The following describes two proteins that form a bound complex.

Sequence of protein 1:
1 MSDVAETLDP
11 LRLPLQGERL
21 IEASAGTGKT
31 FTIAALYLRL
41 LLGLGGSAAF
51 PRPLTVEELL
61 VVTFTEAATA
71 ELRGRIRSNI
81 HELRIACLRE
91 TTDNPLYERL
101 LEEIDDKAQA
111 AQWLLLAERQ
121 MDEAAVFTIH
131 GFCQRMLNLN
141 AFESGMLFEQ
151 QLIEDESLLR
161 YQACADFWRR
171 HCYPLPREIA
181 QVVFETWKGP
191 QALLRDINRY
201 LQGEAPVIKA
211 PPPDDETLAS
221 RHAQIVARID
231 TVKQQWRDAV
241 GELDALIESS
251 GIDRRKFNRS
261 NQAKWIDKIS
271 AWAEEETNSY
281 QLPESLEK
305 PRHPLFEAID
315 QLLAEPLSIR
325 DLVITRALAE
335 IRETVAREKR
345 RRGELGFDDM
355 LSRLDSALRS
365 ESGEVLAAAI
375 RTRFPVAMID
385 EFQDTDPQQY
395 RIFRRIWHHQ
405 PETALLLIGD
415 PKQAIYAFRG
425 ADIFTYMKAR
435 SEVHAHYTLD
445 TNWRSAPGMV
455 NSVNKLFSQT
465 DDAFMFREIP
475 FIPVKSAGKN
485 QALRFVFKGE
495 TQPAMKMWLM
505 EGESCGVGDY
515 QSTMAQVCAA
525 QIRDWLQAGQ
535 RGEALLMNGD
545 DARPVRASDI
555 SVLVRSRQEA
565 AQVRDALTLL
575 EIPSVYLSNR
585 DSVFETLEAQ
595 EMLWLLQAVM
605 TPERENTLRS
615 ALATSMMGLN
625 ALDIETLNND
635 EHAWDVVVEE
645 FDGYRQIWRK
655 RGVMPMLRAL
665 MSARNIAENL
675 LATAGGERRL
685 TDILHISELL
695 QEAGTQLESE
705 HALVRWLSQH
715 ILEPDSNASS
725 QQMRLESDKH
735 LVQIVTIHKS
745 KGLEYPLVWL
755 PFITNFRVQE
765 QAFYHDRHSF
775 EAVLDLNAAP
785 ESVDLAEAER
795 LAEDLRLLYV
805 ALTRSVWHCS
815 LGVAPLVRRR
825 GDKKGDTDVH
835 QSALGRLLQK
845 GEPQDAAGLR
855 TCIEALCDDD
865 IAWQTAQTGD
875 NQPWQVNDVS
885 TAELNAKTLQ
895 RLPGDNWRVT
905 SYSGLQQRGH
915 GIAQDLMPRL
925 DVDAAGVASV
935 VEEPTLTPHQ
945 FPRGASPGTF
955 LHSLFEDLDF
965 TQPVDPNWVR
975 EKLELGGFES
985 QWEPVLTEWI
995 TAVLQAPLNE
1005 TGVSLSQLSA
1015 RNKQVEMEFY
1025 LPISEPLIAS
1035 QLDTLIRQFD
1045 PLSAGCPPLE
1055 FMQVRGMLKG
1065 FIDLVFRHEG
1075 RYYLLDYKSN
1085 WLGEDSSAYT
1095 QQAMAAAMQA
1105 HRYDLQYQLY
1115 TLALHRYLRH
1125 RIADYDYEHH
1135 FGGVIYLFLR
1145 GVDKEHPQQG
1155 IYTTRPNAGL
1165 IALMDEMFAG

Sequence of protein 2:
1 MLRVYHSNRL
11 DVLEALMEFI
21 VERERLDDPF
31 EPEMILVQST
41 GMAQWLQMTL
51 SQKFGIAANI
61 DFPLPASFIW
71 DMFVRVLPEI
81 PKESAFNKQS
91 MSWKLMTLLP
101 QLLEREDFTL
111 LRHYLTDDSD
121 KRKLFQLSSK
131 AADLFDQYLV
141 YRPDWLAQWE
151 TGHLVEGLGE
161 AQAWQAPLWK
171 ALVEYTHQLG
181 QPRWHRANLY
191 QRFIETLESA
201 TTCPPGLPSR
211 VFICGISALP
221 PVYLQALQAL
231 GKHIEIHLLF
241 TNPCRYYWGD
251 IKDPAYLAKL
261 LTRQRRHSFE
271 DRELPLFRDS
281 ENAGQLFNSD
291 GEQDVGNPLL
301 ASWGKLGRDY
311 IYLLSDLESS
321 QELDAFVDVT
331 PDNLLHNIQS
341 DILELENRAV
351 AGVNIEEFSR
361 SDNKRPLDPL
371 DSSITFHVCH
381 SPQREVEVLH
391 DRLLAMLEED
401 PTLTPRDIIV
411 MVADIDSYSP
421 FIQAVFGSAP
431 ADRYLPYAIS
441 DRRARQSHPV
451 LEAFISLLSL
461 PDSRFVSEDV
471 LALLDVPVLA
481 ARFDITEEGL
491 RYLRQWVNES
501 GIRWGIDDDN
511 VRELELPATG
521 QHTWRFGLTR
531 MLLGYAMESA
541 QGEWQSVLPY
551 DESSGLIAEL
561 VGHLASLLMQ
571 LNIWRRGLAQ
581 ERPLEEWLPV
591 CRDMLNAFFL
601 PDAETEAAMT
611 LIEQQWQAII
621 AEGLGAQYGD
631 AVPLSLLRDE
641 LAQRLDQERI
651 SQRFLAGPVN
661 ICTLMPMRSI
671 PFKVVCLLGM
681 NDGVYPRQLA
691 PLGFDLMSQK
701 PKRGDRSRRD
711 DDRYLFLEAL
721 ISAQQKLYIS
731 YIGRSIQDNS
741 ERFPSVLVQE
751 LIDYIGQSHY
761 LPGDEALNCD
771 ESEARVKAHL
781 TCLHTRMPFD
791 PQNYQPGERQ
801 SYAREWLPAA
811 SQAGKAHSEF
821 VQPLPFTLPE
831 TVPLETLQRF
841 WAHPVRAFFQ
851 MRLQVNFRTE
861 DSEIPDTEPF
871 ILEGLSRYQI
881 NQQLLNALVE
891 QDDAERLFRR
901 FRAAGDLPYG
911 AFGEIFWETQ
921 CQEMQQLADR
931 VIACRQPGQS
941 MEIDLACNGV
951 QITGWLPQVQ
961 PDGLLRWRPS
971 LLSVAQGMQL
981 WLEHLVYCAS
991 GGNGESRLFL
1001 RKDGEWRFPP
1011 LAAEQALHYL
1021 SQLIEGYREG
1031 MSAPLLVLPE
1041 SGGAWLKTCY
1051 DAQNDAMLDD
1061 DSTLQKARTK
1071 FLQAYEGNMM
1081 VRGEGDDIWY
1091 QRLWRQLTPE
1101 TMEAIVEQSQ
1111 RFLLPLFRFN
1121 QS

Contacts between the two chains:
Residue R89 in protein 1 contacts residue D770 in protein 2 (closest heavy-atom distance 2.5 Å).
Residue Q1018 in protein 1 contacts residue N59 in protein 2 (closest heavy-atom distance 2.8 Å).
Residue Q695 in protein 1 is in contact with residue P420 in protein 2 (closest heavy-atom distance 2.9 Å).
Residue Y1024 in protein 1 contacts residue S51 in protein 2 (closest heavy-atom distance 3.0 Å).
Residue R177 in protein 1 is in contact with residue E918 in protein 2 (closest heavy-atom distance 2.9 Å).
Residue I916 in protein 1 contacts residue E604 in protein 2 (closest heavy-atom distance 2.8 Å).
Residue G913 in protein 1 is in contact with residue E604 in protein 2 (closest heavy-atom distance 3.0 Å).
Residue R169 in protein 1 interacts with residue W504 in protein 2 (closest heavy-atom distance 2.9 Å).
Residue R728 in protein 1 interacts with residue N739 in protein 2 (closest heavy-atom distance 2.5 Å).
Residue S950 in protein 1 interacts with residue R592 in protein 2 (closest heavy-atom distance 2.9 Å).
Residue D166 in protein 1 is in contact with residue R464 in protein 2 (closest heavy-atom distance 2.6 Å).
Residue S614 in protein 1 contacts residue N856 in protein 2 (closest heavy-atom distance 2.5 Å).
Residue R895 in protein 1 contacts residue L397 in protein 2 (closest heavy-atom distance 2.6 Å).
Residue R613 in protein 1 contacts residue Q854 in protein 2 (closest heavy-atom distance 2.9 Å).
Residue R169 in protein 1 contacts residue E868 in protein 2 (closest heavy-atom distance 2.8 Å).
Residue R728 in protein 1 contacts residue Q737 in protein 2 (closest heavy-atom distance 2.9 Å).
Residue R170 in protein 1 interacts with residue E515 in protein 2 (closest heavy-atom distance 3.0 Å).
Residue F148 in protein 1 is in contact with residue Q126 in protein 2 (closest heavy-atom distance 2.5 Å).
Residue E717 in protein 1 contacts residue E863 in protein 2 (closest heavy-atom distance 2.9 Å).
Residue E978 in protein 1 is in contact with residue L588 in protein 2 (closest heavy-atom distance 2.8 Å).
Residue D919 in protein 1 contacts residue R653 in protein 2 (closest heavy-atom distance 2.9 Å).
Residue Q601 in protein 1 is in contact with residue E860 in protein 2 (closest heavy-atom distance 2.9 Å).
Residue T677 in protein 1 is in contact with residue H817 in protein 2 (closest heavy-atom distance 2.9 Å).
Residue N1016 in protein 1 is in contact with residue F30 in protein 2 (closest heavy-atom distance 3.0 Å).
Residue D122 in protein 1 is in contact with residue R709 in protein 2 (closest heavy-atom distance 2.6 Å).
Residue R709 in protein 1 interacts with residue E487 in protein 2 (closest heavy-atom distance 2.1 Å).
Residue W598 in protein 1 is in contact with residue R858 in protein 2 (closest heavy-atom distance 3.1 Å).
Residue G980 in protein 1 contacts residue R592 in protein 2 (closest heavy-atom distance 2.6 Å).
Residue R345 in protein 1 interacts with residue R122 in protein 2 (closest heavy-atom distance 3.0 Å).
Residue Q713 in protein 1 interacts with residue E468 in protein 2 (closest heavy-atom distance 3.0 Å).
Residue R344 in protein 1 is in contact with residue D118 in protein 2 (closest heavy-atom distance 2.8 Å).
Residue I916 in protein 1 contacts residue H448 in protein 2 (closest heavy-atom distance 2.9 Å).
Residue R709 in protein 1 is in contact with residue D475 in protein 2 (closest heavy-atom distance 2.5 Å).
Residue M1021 in protein 1 is in contact with residue N59 in protein 2 (closest heavy-atom distance 2.9 Å).
Residue E1022 in protein 1 is in contact with residue A58 in protein 2 (closest heavy-atom distance 3.0 Å).
Residue A1127 in protein 1 contacts residue R25 in protein 2 (closest heavy-atom distance 3.0 Å).
Residue N673 in protein 1 is in contact with residue K815 in protein 2 (closest heavy-atom distance 3.0 Å).
Residue R728 in protein 1 contacts residue S735 in protein 2 (closest heavy-atom distance 2.8 Å).
Residue E1022 in protein 1 is in contact with residue Q47 in protein 2 (closest heavy-atom distance 2.9 Å).
Residue R1125 in protein 1 is in contact with residue E31 in protein 2 (closest heavy-atom distance 3.0 Å).
Residue R73 in protein 1 is in contact with residue D682 in protein 2 (closest heavy-atom distance 2.7 Å).
Residue T611 in protein 1 is in contact with residue R858 in protein 2 (closest heavy-atom distance 2.8 Å).
Residue E149 in protein 1 contacts residue Q643 in protein 2 (closest heavy-atom distance 2.4 Å).
Residue R1071 in protein 1 is in contact with residue P29 in protein 2 (closest heavy-atom distance 2.8 Å).
Residue S950 in protein 1 interacts with residue E613 in protein 2 (closest heavy-atom distance 2.5 Å).
Residue R728 in protein 1 contacts residue R786 in protein 2 (closest heavy-atom distance 2.5 Å).
Residue R344 in protein 1 contacts residue R122 in protein 2 (closest heavy-atom distance 2.9 Å).
Residue M146 in protein 1 interacts with residue Y114 in protein 2 (closest heavy-atom distance 2.5 Å).
Residue E629 in protein 1 interacts with residue R852 in protein 2 (closest heavy-atom distance 2.6 Å).
Residue A625 in protein 1 contacts residue F820 in protein 2 (closest heavy-atom distance 2.9 Å).
Residue N624 in protein 1 contacts residue F820 in protein 2 (closest heavy-atom distance 3.0 Å).
Residue Y173 in protein 1 interacts with residue E868 in protein 2 (closest heavy-atom distance 2.9 Å).
Residue N889 in protein 1 is in contact with residue Y794 in protein 2 (closest heavy-atom distance 2.9 Å).
Residue G915 in protein 1 interacts with residue E604 in protein 2 (closest heavy-atom distance 3.0 Å).
Residue A617 in protein 1 is in contact with residue R1092 in protein 2 (closest heavy-atom distance 2.9 Å).
Residue R655 in protein 1 interacts with residue Q423 in protein 2 (closest heavy-atom distance 3.0 Å).
Residue Q1018 in protein 1 contacts residue F30 in protein 2 (closest heavy-atom distance 2.5 Å).
Residue R89 in protein 1 interacts with residue A351 in protein 2 (closest heavy-atom distance 2.8 Å).
Residue G145 in protein 1 contacts residue K123 in protein 2 (closest heavy-atom distance 2.9 Å).
Residue T892 in protein 1 is in contact with residue R804 in protein 2 (closest heavy-atom distance 2.8 Å).